Sequence of the second protein:
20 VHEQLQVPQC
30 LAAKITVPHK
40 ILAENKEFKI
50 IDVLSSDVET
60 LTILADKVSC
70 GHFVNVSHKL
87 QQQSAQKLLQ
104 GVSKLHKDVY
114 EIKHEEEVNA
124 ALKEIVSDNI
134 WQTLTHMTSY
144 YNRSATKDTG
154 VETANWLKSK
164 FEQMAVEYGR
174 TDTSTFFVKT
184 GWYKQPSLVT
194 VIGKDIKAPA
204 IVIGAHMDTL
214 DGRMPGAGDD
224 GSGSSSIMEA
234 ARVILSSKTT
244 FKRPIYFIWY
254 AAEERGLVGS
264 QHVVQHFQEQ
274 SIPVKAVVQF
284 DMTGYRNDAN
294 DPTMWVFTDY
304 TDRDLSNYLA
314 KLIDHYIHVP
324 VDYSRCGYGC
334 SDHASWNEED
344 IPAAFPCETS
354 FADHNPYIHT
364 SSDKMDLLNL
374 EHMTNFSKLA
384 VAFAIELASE

Sequence of the first protein:
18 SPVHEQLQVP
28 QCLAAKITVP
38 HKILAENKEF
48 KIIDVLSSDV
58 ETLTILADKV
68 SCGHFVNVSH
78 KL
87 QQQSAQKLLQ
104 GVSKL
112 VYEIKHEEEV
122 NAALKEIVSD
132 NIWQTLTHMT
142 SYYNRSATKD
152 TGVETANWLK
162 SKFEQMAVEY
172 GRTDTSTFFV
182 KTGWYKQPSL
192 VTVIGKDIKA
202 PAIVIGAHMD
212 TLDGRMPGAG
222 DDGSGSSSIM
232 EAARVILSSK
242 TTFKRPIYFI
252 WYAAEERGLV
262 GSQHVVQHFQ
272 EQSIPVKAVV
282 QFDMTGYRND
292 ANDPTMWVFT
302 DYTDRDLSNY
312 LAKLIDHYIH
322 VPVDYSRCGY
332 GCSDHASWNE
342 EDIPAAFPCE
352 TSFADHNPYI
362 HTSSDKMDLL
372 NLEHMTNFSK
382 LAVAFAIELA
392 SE

Residue-level contacts at the interface:
Residue Y303 in the second protein interacts with residue G104 in the first protein (closest heavy-atom distance 2.7 Å).
Residue R306 in the second protein interacts with residue S309 in the first protein (closest heavy-atom distance 3.0 Å).
Residue S54 in the second protein interacts with residue R258 in the first protein (closest heavy-atom distance 3.1 Å).
Residue G259 in the second protein is in contact with residue V73 in the first protein (closest heavy-atom distance 3.4 Å).
Residue Q25 in the second protein interacts with residue Y331 in the first protein (closest heavy-atom distance 3.3 Å).
Residue G104 in the second protein contacts residue Y303 in the first protein (closest heavy-atom distance 2.7 Å).
Residue E22 in the second protein contacts residue Y186 in the first protein (closest heavy-atom distance 2.5 Å).
Residue Y331 in the second protein interacts with residue Q25 in the first protein (closest heavy-atom distance 3.4 Å).
Residue G259 in the second protein contacts residue N74 in the first protein (closest heavy-atom distance 2.9 Å).
Residue N74 in the second protein interacts with residue G259 in the first protein (closest heavy-atom distance 3.0 Å).
Residue T304 in the second protein interacts with residue R306 in the first protein (closest heavy-atom distance 2.7 Å).
Residue H362 in the second protein interacts with residue D65 in the first protein (closest heavy-atom distance 2.7 Å).
Residue N74 in the second protein contacts residue R258 in the first protein (closest heavy-atom distance 3.2 Å).
Residue E58 in the second protein is in contact with residue D214 in the first protein (closest heavy-atom distance 2.9 Å).
Residue T301 in the second protein interacts with residue R306 in the first protein (closest heavy-atom distance 3.3 Å).
Residue Y303 in the second protein interacts with residue V105 in the first protein (closest heavy-atom distance 3.2 Å).
Residue Q268 in the second protein contacts residue H77 in the first protein (closest heavy-atom distance 2.8 Å).
Residue R258 in the second protein is in contact with residue V57 in the first protein (closest heavy-atom distance 3.3 Å).
Residue V73 in the second protein is in contact with residue Q264 in the first protein (closest heavy-atom distance 3.5 Å).
Residue S106 in the second protein interacts with residue D302 in the first protein (closest heavy-atom distance 3.2 Å).
Residue G330 in the second protein contacts residue S106 in the first protein (closest heavy-atom distance 3.4 Å).
Residue V73 in the second protein is in contact with residue Y331 in the first protein (closest heavy-atom distance 3.4 Å).
Residue H71 in the second protein interacts with residue Y331 in the first protein (closest heavy-atom distance 2.8 Å).
Residue S309 in the second protein is in contact with residue R306 in the first protein (closest heavy-atom distance 3.1 Å).
Residue D65 in the second protein interacts with residue H362 in the first protein (closest heavy-atom distance 2.6 Å).
Residue V105 in the second protein is in contact with residue Y303 in the first protein (closest heavy-atom distance 3.4 Å).
Residue R258 in the second protein interacts with residue S54 in the first protein (closest heavy-atom distance 2.9 Å).
Residue R328 in the second protein contacts residue D307 in the first protein (closest heavy-atom distance 3.4 Å).
Residue S106 in the second protein interacts with residue Y303 in the first protein (closest heavy-atom distance 3.1 Å).
Residue D325 in the second protein contacts residue K314 in the first protein (closest heavy-atom distance 2.9 Å).
Residue D307 in the second protein is in contact with residue R328 in the first protein (closest heavy-atom distance 2.8 Å).
Residue L108 in the second protein interacts with residue G330 in the first protein (closest heavy-atom distance 3.6 Å).
Residue Y303 in the second protein interacts with residue S106 in the first protein (closest heavy-atom distance 3.2 Å).
Residue W185 in the second protein interacts with residue V20 in the first protein (closest heavy-atom distance 3.5 Å).
Residue E22 in the second protein contacts residue R258 in the first protein (closest heavy-atom distance 2.9 Å).
Residue K110 in the second protein contacts residue R328 in the first protein (closest heavy-atom distance 3.5 Å).
Residue E22 in the second protein is in contact with residue W185 in the first protein (closest heavy-atom distance 3.6 Å).
Residue D302 in the second protein interacts with residue S106 in the first protein (closest heavy-atom distance 2.5 Å).
Residue S68 in the second protein is in contact with residue F354 in the first protein (closest heavy-atom distance 3.4 Å).
Residue R258 in the second protein interacts with residue E22 in the first protein (closest heavy-atom distance 2.9 Å).
Residue T301 in the second protein interacts with residue N310 in the first protein (closest heavy-atom distance 3.2 Å).
Residue D214 in the second protein interacts with residue E58 in the first protein (closest heavy-atom distance 3.0 Å).
Residue N74 in the second protein contacts residue Q264 in the first protein (closest heavy-atom distance 2.8 Å).
Residue Y331 in the second protein interacts with residue H71 in the first protein (closest heavy-atom distance 2.9 Å).
Residue E58 in the second protein interacts with residue L213 in the first protein (closest heavy-atom distance 3.3 Å).
Residue K314 in the second protein contacts residue D325 in the first protein (closest heavy-atom distance 2.9 Å).
Residue R306 in the second protein is in contact with residue T301 in the first protein (closest heavy-atom distance 3.0 Å).
Residue R328 in the second protein contacts residue K107 in the first protein (closest heavy-atom distance 3.2 Å).
Residue Y186 in the second protein contacts residue E22 in the first protein (closest heavy-atom distance 2.5 Å).
Residue Y331 in the second protein is in contact with residue V73 in the first protein (closest heavy-atom distance 3.4 Å).
Residue S106 in the second protein contacts residue G330 in the first protein (closest heavy-atom distance 3.5 Å).
Residue Q264 in the second protein contacts residue N74 in the first protein (closest heavy-atom distance 2.7 Å).
Residue R258 in the second protein is in contact with residue N74 in the first protein (closest heavy-atom distance 3.1 Å).
Residue R306 in the second protein contacts residue T304 in the first protein (closest heavy-atom distance 2.8 Å).
Residue T301 in the second protein interacts with residue D307 in the first protein (closest heavy-atom distance 3.4 Å).
Residue L213 in the second protein contacts residue E58 in the first protein (closest heavy-atom distance 3.5 Å).
Residue K107 in the second protein is in contact with residue R328 in the first protein (closest heavy-atom distance 2.8 Å).
Residue V57 in the second protein interacts with residue R258 in the first protein (closest heavy-atom distance 3.4 Å).
Residue V261 in the second protein is in contact with residue N74 in the first protein (closest heavy-atom distance 3.5 Å).
Residue H77 in the second protein contacts residue Q268 in the first protein (closest heavy-atom distance 2.9 Å).

These two protein chains interact to form a complex.